Sequence of protein 2:
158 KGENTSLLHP

Sequence of protein 1:
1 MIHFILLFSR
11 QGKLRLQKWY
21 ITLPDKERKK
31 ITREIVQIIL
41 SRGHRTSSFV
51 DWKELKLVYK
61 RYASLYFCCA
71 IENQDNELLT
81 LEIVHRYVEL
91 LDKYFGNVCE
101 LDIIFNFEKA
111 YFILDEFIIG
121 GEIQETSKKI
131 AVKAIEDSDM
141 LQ

This data describes a binding interaction between two proteins.

Residue-level contacts at the interface:
Residue E100 in protein 1 is in contact with residue T162 in protein 2 (closest heavy-atom distance 4.3 Å).
Residue Y62 in protein 1 is in contact with residue L164 in protein 2 (closest heavy-atom distance 2.9 Å).
Residue C99 in protein 1 is in contact with residue N161 in protein 2 (closest heavy-atom distance 4.5 Å).
Residue S64 in protein 1 interacts with residue G159 in protein 2 (closest heavy-atom distance 4.4 Å).
Residue A63 in protein 1 contacts residue L164 in protein 2 (closest heavy-atom distance 4.2 Å).
Residue V98 in protein 1 contacts residue T162 in protein 2 (closest heavy-atom distance 4.0 Å).
Residue E100 in protein 1 interacts with residue E160 in protein 2 (closest heavy-atom distance 2.5 Å).
Residue V98 in protein 1 is in contact with residue S163 in protein 2 (closest heavy-atom distance 3.3 Å).
Residue E100 in protein 1 interacts with residue N161 in protein 2 (closest heavy-atom distance 4.7 Å).
Residue Y62 in protein 1 is in contact with residue S163 in protein 2 (closest heavy-atom distance 4.6 Å).
Residue C99 in protein 1 interacts with residue E160 in protein 2 (closest heavy-atom distance 3.5 Å).
Residue C99 in protein 1 contacts residue L164 in protein 2 (closest heavy-atom distance 4.9 Å).
Residue V98 in protein 1 interacts with residue L164 in protein 2 (closest heavy-atom distance 3.1 Å).
Residue C99 in protein 1 interacts with residue T162 in protein 2 (closest heavy-atom distance 3.5 Å).
Residue C99 in protein 1 interacts with residue S163 in protein 2 (closest heavy-atom distance 4.7 Å).
Residue L101 in protein 1 interacts with residue E160 in protein 2 (closest heavy-atom distance 3.8 Å).